This data describes a binding interaction between two proteins.

Sequence of chain A:
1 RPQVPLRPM

Residue-level contacts at the interface:
Residue N115 in chain B interacts with residue Q3 in chain A (closest heavy-atom distance 3.0 Å).
Residue Y124 in chain B is in contact with residue M9 in chain A (closest heavy-atom distance 3.9 Å).
Residue E46 in chain B contacts residue P2 in chain A (closest heavy-atom distance 4.1 Å).
Residue S78 in chain B interacts with residue M9 in chain A (closest heavy-atom distance 2.9 Å).
Residue Y117 in chain B contacts residue M9 in chain A (closest heavy-atom distance 3.3 Å).
Residue Y172 in chain B is in contact with residue R1 in chain A (closest heavy-atom distance 2.7 Å).
Residue Q156 in chain B contacts residue V4 in chain A (closest heavy-atom distance 3.5 Å).
Residue T74 in chain B contacts residue R7 in chain A (closest heavy-atom distance 4.4 Å).
Residue Y85 in chain B contacts residue M9 in chain A (closest heavy-atom distance 2.9 Å).
Residue S78 in chain B is in contact with residue P8 in chain A (closest heavy-atom distance 3.5 Å).
Residue M6 in chain B contacts residue R1 in chain A (closest heavy-atom distance 4.2 Å).
Residue V153 in chain B is in contact with residue L6 in chain A (closest heavy-atom distance 3.8 Å).
Residue A151 in chain B interacts with residue R7 in chain A (closest heavy-atom distance 3.9 Å).
Residue N81 in chain B is in contact with residue P8 in chain A (closest heavy-atom distance 4.6 Å).
Residue S144 in chain B interacts with residue M9 in chain A (closest heavy-atom distance 2.6 Å).
Residue I67 in chain B is in contact with residue R1 in chain A (closest heavy-atom distance 4.4 Å).
Residue Y10 in chain B is in contact with residue P2 in chain A (closest heavy-atom distance 3.6 Å).
Residue L82 in chain B is in contact with residue M9 in chain A (closest heavy-atom distance 3.5 Å).
Residue Y160 in chain B interacts with residue P2 in chain A (closest heavy-atom distance 3.8 Å).
Residue E77 in chain B contacts residue P8 in chain A (closest heavy-atom distance 3.4 Å).
Residue L148 in chain B is in contact with residue R7 in chain A (closest heavy-atom distance 4.5 Å).
Residue L157 in chain B is in contact with residue L6 in chain A (closest heavy-atom distance 3.9 Å).
Residue E164 in chain B interacts with residue R1 in chain A (closest heavy-atom distance 4.7 Å).
Residue T74 in chain B interacts with residue P8 in chain A (closest heavy-atom distance 4.0 Å).
Residue Y117 in chain B is in contact with residue L6 in chain A (closest heavy-atom distance 3.5 Å).
Residue N64 in chain B interacts with residue R1 in chain A (closest heavy-atom distance 2.8 Å).
Residue I125 in chain B contacts residue M9 in chain A (closest heavy-atom distance 3.7 Å).
Residue K147 in chain B contacts residue M9 in chain A (closest heavy-atom distance 2.9 Å).
Residue W168 in chain B interacts with residue R1 in chain A (closest heavy-atom distance 3.5 Å).
Residue L148 in chain B contacts residue M9 in chain A (closest heavy-atom distance 4.4 Å).
Residue Y8 in chain B contacts residue R1 in chain A (closest heavy-atom distance 2.9 Å).
Residue Y60 in chain B contacts residue R1 in chain A (closest heavy-atom distance 3.5 Å).
Residue T74 in chain B interacts with residue L6 in chain A (closest heavy-atom distance 3.3 Å).
Residue Y100 in chain B contacts residue P2 in chain A (closest heavy-atom distance 3.1 Å).
Residue I67 in chain B contacts residue V4 in chain A (closest heavy-atom distance 4.3 Å).
Residue Q71 in chain B is in contact with residue P5 in chain A (closest heavy-atom distance 3.5 Å).
Residue Y10 in chain B contacts residue Q3 in chain A (closest heavy-atom distance 4.3 Å).
Residue E59 in chain B is in contact with residue R1 in chain A (closest heavy-atom distance 4.3 Å).
Residue N64 in chain B is in contact with residue P2 in chain A (closest heavy-atom distance 3.7 Å).
Residue Q156 in chain B is in contact with residue L6 in chain A (closest heavy-atom distance 3.4 Å).
Residue Y160 in chain B interacts with residue Q3 in chain A (closest heavy-atom distance 3.4 Å).
Residue K147 in chain B interacts with residue P8 in chain A (closest heavy-atom distance 3.9 Å).
Residue V153 in chain B contacts residue R7 in chain A (closest heavy-atom distance 3.9 Å).
Residue N115 in chain B contacts residue L6 in chain A (closest heavy-atom distance 4.5 Å).
Residue A70 in chain B contacts residue P5 in chain A (closest heavy-atom distance 3.7 Å).
Residue Y100 in chain B is in contact with residue Q3 in chain A (closest heavy-atom distance 3.0 Å).
Residue E164 in chain B contacts residue P2 in chain A (closest heavy-atom distance 4.8 Å).
Residue R63 in chain B interacts with residue R1 in chain A (closest heavy-atom distance 3.5 Å).
Residue Q156 in chain B contacts residue P5 in chain A (closest heavy-atom distance 3.0 Å).
Residue T74 in chain B is in contact with residue P5 in chain A (closest heavy-atom distance 3.6 Å).
Residue R63 in chain B interacts with residue V4 in chain A (closest heavy-atom distance 3.5 Å).
Residue Q71 in chain B is in contact with residue L6 in chain A (closest heavy-atom distance 4.7 Å).
Residue N81 in chain B contacts residue M9 in chain A (closest heavy-atom distance 2.9 Å).
Residue I67 in chain B is in contact with residue P5 in chain A (closest heavy-atom distance 4.0 Å).
Residue Y8 in chain B is in contact with residue P2 in chain A (closest heavy-atom distance 3.5 Å).
Residue Y160 in chain B interacts with residue R1 in chain A (closest heavy-atom distance 2.6 Å).
Residue I67 in chain B contacts residue P2 in chain A (closest heavy-atom distance 3.6 Å).
Residue Y68 in chain B is in contact with residue P2 in chain A (closest heavy-atom distance 3.8 Å).
Residue L157 in chain B contacts residue Q3 in chain A (closest heavy-atom distance 3.2 Å).
Residue I67 in chain B contacts residue Q3 in chain A (closest heavy-atom distance 3.2 Å).

Sequence of chain B:
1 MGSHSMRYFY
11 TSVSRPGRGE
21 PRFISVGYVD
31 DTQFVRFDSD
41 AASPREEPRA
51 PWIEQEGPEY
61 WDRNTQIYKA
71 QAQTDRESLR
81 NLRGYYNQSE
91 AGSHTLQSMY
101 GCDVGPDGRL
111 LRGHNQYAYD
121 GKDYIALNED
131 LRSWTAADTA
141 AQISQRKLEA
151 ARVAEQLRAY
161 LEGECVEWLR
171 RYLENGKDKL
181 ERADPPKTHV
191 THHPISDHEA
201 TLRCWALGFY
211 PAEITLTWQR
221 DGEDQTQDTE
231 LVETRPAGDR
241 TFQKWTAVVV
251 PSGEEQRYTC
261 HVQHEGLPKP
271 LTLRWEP